Sequence of chain B:
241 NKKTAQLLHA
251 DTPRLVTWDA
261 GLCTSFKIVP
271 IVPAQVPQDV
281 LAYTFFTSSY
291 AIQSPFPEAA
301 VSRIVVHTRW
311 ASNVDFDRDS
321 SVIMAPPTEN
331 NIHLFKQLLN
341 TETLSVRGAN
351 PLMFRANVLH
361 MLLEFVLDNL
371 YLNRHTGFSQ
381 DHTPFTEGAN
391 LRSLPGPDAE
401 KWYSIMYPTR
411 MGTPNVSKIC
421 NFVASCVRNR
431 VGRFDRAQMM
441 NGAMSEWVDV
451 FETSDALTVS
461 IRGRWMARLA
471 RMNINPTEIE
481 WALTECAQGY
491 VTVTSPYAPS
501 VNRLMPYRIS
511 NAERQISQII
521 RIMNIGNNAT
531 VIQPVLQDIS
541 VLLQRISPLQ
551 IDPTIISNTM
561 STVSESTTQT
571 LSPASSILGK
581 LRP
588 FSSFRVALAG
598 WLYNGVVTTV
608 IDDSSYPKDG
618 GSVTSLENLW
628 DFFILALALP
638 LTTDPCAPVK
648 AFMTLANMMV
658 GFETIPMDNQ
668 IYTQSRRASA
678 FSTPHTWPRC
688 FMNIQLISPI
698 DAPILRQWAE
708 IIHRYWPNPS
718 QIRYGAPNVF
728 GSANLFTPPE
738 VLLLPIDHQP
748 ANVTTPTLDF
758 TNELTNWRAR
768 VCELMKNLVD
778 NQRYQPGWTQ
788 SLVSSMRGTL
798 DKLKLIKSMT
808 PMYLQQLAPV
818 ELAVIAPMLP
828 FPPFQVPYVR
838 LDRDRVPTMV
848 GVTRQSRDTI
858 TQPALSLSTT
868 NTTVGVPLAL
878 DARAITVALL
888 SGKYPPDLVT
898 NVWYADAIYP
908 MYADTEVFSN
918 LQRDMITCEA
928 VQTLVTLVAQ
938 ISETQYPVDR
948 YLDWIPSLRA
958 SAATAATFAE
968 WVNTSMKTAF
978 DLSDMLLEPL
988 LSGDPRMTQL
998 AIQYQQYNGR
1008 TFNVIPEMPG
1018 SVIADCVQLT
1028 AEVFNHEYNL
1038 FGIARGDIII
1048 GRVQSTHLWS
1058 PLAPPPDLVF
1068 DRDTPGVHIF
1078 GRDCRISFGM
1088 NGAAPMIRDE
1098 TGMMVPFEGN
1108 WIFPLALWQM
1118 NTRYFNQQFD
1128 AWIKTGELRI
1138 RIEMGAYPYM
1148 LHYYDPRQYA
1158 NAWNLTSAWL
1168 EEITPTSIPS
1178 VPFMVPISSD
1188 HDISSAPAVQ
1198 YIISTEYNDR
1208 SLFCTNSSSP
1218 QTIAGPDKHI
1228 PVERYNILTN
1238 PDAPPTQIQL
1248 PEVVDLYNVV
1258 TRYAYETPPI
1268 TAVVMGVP

Contacts between the two chains:
Residue D1189 in chain B is in contact with residue V280 in chain A (closest heavy-atom distance 3.0 Å).
Residue A282 in chain B interacts with residue S1191 in chain A (closest heavy-atom distance 3.5 Å).
Residue D279 in chain B is in contact with residue R1154 in chain A (closest heavy-atom distance 3.1 Å).
Residue V280 in chain B interacts with residue R1154 in chain A (closest heavy-atom distance 2.9 Å).
Residue R1154 in chain B is in contact with residue D279 in chain A (closest heavy-atom distance 3.1 Å).
Residue A282 in chain B interacts with residue R1154 in chain A (closest heavy-atom distance 4.0 Å).
Residue V280 in chain B is in contact with residue I1190 in chain A (closest heavy-atom distance 3.9 Å).
Residue R1154 in chain B is in contact with residue A282 in chain A (closest heavy-atom distance 4.0 Å).
Residue D1189 in chain B is in contact with residue D1189 in chain A (closest heavy-atom distance 2.1 Å).
Residue R1154 in chain B contacts residue Q278 in chain A (closest heavy-atom distance 3.3 Å).
Residue D279 in chain B is in contact with residue I1190 in chain A (closest heavy-atom distance 4.0 Å).
Residue I1190 in chain B is in contact with residue D279 in chain A (closest heavy-atom distance 4.0 Å).
Residue Q278 in chain B contacts residue R1154 in chain A (closest heavy-atom distance 3.3 Å).
Residue D279 in chain B contacts residue Q278 in chain A (closest heavy-atom distance 3.5 Å).
Residue V280 in chain B is in contact with residue V280 in chain A (closest heavy-atom distance 4.7 Å).
Residue S1191 in chain B interacts with residue L281 in chain A (closest heavy-atom distance 4.1 Å).
Residue S1191 in chain B is in contact with residue A282 in chain A (closest heavy-atom distance 3.5 Å).
Residue L281 in chain B interacts with residue S1191 in chain A (closest heavy-atom distance 4.1 Å).
Residue D279 in chain B is in contact with residue H1188 in chain A (closest heavy-atom distance 3.4 Å).
Residue H1188 in chain B interacts with residue V280 in chain A (closest heavy-atom distance 3.9 Å).
Residue R1154 in chain B is in contact with residue V280 in chain A (closest heavy-atom distance 2.9 Å).
Residue P277 in chain B contacts residue D279 in chain A (closest heavy-atom distance 4.5 Å).
Residue D1189 in chain B interacts with residue D279 in chain A (closest heavy-atom distance 4.5 Å).
Residue V280 in chain B is in contact with residue D1189 in chain A (closest heavy-atom distance 3.0 Å).
Residue I1190 in chain B is in contact with residue V280 in chain A (closest heavy-atom distance 3.9 Å).
Residue D279 in chain B contacts residue P277 in chain A (closest heavy-atom distance 4.5 Å).
Residue D279 in chain B interacts with residue D1189 in chain A (closest heavy-atom distance 4.5 Å).
Residue Q278 in chain B interacts with residue D279 in chain A (closest heavy-atom distance 3.5 Å).
Residue D279 in chain B interacts with residue D279 in chain A (closest heavy-atom distance 3.1 Å).
Residue S1191 in chain B contacts residue V280 in chain A (closest heavy-atom distance 3.0 Å).
Residue H1188 in chain B interacts with residue D279 in chain A (closest heavy-atom distance 3.4 Å).
Residue R1154 in chain B interacts with residue L281 in chain A (closest heavy-atom distance 4.0 Å).
Residue L281 in chain B is in contact with residue R1154 in chain A (closest heavy-atom distance 4.0 Å).
Residue V280 in chain B is in contact with residue H1188 in chain A (closest heavy-atom distance 3.9 Å).
Residue V280 in chain B contacts residue S1191 in chain A (closest heavy-atom distance 3.0 Å).

The following describes two proteins that form a bound complex.

Sequence of chain A:
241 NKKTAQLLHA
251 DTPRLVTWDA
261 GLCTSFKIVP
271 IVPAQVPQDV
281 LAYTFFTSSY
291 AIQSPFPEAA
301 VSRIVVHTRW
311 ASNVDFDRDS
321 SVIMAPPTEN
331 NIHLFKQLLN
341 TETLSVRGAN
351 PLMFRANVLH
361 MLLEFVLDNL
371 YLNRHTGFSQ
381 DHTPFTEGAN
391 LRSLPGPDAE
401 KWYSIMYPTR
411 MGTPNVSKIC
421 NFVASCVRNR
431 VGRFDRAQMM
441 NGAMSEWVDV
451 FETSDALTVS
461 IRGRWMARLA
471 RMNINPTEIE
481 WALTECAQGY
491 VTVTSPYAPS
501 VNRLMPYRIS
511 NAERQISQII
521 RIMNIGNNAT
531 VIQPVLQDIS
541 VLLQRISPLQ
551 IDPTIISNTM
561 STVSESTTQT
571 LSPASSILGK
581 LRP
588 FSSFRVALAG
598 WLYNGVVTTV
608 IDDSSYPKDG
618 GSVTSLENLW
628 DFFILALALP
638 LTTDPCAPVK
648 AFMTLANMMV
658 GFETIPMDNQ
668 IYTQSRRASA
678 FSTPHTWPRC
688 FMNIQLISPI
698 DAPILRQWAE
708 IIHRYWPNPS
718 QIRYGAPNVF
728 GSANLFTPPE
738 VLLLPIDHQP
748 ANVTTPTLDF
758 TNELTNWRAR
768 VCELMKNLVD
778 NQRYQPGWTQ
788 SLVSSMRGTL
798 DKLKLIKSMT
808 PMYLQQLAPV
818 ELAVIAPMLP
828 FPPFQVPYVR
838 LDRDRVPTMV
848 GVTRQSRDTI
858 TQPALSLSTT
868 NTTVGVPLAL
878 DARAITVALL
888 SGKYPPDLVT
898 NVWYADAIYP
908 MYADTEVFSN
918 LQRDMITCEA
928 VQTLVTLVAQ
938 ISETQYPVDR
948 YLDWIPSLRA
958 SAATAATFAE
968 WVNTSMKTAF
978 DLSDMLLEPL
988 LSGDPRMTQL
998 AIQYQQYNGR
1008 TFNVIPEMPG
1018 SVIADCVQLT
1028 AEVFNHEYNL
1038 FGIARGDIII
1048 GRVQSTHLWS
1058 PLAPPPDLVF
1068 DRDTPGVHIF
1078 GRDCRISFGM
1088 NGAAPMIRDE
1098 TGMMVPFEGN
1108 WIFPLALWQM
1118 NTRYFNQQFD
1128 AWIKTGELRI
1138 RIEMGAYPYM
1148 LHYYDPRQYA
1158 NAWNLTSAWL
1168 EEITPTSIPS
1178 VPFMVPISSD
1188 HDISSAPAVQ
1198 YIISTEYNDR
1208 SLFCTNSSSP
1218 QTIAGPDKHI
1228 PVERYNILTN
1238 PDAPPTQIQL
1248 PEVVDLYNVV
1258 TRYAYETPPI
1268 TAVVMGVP